Residue-level contacts at the interface:
Residue K2443 in the second protein interacts with residue L108 in the first protein (closest heavy-atom distance 3.3 Å).
Residue G2964 in the second protein contacts residue P283 in the first protein (closest heavy-atom distance 3.4 Å).
Residue T1013 in the second protein contacts residue R95 in the first protein (closest heavy-atom distance 3.3 Å).
Residue G2379 in the second protein interacts with residue A350 in the first protein (closest heavy-atom distance 3.3 Å).
Residue V1999 in the second protein interacts with residue Q323 in the first protein (closest heavy-atom distance 3.3 Å).
Residue F1997 in the second protein contacts residue E343 in the first protein (closest heavy-atom distance 3.2 Å).
Residue L2267 in the second protein is in contact with residue Q341 in the first protein (closest heavy-atom distance 3.0 Å).
Residue N2450 in the second protein contacts residue V109 in the first protein (closest heavy-atom distance 3.3 Å).
Residue F2965 in the second protein interacts with residue K286 in the first protein (closest heavy-atom distance 3.3 Å).
Residue Q2493 in the second protein contacts residue A59 in the first protein (closest heavy-atom distance 3.1 Å).
Residue A2556 in the second protein interacts with residue R195 in the first protein (closest heavy-atom distance 2.9 Å).
Residue H2909 in the second protein is in contact with residue D196 in the first protein (closest heavy-atom distance 3.0 Å).
Residue S999 in the second protein is in contact with residue G260 in the first protein (closest heavy-atom distance 3.4 Å).
Residue R2698 in the second protein interacts with residue A112 in the first protein (closest heavy-atom distance 2.7 Å).
Residue R2047 in the second protein is in contact with residue D333 in the first protein (closest heavy-atom distance 2.7 Å).
Residue R2962 in the second protein interacts with residue P283 in the first protein (closest heavy-atom distance 3.2 Å).
Residue G2373 in the second protein contacts residue R153 in the first protein (closest heavy-atom distance 3.1 Å).
Residue I2819 in the second protein is in contact with residue R167 in the first protein (closest heavy-atom distance 3.4 Å).
Residue Q2736 in the second protein is in contact with residue E116 in the first protein (closest heavy-atom distance 2.9 Å).
Residue Q2822 in the second protein interacts with residue A160 in the first protein (closest heavy-atom distance 3.3 Å).
Residue H2374 in the second protein contacts residue D154 in the first protein (closest heavy-atom distance 3.3 Å).
Residue Q2555 in the second protein is in contact with residue R195 in the first protein (closest heavy-atom distance 3.1 Å).
Residue R1000 in the second protein interacts with residue S263 in the first protein (closest heavy-atom distance 2.7 Å).
Residue G2964 in the second protein interacts with residue K286 in the first protein (closest heavy-atom distance 3.4 Å).
Residue S2110 in the second protein is in contact with residue T363 in the first protein (closest heavy-atom distance 3.1 Å).
Residue H2567 in the second protein contacts residue Q361 in the first protein (closest heavy-atom distance 3.1 Å).
Residue S2559 in the second protein contacts residue R195 in the first protein (closest heavy-atom distance 2.4 Å).
Residue G2373 in the second protein contacts residue D154 in the first protein (closest heavy-atom distance 3.2 Å).
Residue P2966 in the second protein interacts with residue Q281 in the first protein (closest heavy-atom distance 3.3 Å).
Residue S2268 in the second protein interacts with residue Q341 in the first protein (closest heavy-atom distance 3.3 Å).
Residue P2773 in the second protein contacts residue S123 in the first protein (closest heavy-atom distance 3.3 Å).
Residue N996 in the second protein interacts with residue L259 in the first protein (closest heavy-atom distance 2.8 Å).
Residue Q2823 in the second protein is in contact with residue Q119 in the first protein (closest heavy-atom distance 3.3 Å).
Residue K2560 in the second protein interacts with residue G156 in the first protein (closest heavy-atom distance 2.5 Å).
Residue P2381 in the second protein interacts with residue H354 in the first protein (closest heavy-atom distance 3.3 Å).
Residue H2906 in the second protein is in contact with residue K286 in the first protein (closest heavy-atom distance 3.3 Å).
Residue S1071 in the second protein interacts with residue Q137 in the first protein (closest heavy-atom distance 3.1 Å).
Residue R2561 in the second protein interacts with residue R195 in the first protein (closest heavy-atom distance 3.0 Å).
Residue S2378 in the second protein contacts residue A350 in the first protein (closest heavy-atom distance 3.3 Å).
Residue I2733 in the second protein interacts with residue P64 in the first protein (closest heavy-atom distance 3.2 Å).
Residue L2372 in the second protein contacts residue R153 in the first protein (closest heavy-atom distance 2.9 Å).
Residue Q2493 in the second protein interacts with residue Q60 in the first protein (closest heavy-atom distance 3.1 Å).
Residue L2772 in the second protein contacts residue Q119 in the first protein (closest heavy-atom distance 3.3 Å).
Residue R2047 in the second protein is in contact with residue E331 in the first protein (closest heavy-atom distance 3.1 Å).
Residue H2820 in the second protein interacts with residue R130 in the first protein (closest heavy-atom distance 3.1 Å).
Residue A1003 in the second protein is in contact with residue Q182 in the first protein (closest heavy-atom distance 3.4 Å).
Residue L896 in the second protein is in contact with residue P346 in the first protein (closest heavy-atom distance 3.4 Å).
Residue R1998 in the second protein contacts residue S324 in the first protein (closest heavy-atom distance 3.3 Å).
Residue S2108 in the second protein is in contact with residue T334 in the first protein (closest heavy-atom distance 3.3 Å).
Residue S2268 in the second protein is in contact with residue H357 in the first protein (closest heavy-atom distance 3.1 Å).
Residue Y2447 in the second protein interacts with residue R107 in the first protein (closest heavy-atom distance 3.2 Å).
Residue H1007 in the second protein is in contact with residue Q182 in the first protein (closest heavy-atom distance 2.7 Å).
Residue Q2822 in the second protein interacts with residue Q157 in the first protein (closest heavy-atom distance 3.0 Å).
Residue P2908 in the second protein contacts residue T198 in the first protein (closest heavy-atom distance 3.3 Å).
Residue S999 in the second protein contacts residue A261 in the first protein (closest heavy-atom distance 2.7 Å).
Residue Y2608 in the second protein contacts residue Y114 in the first protein (closest heavy-atom distance 3.2 Å).
Residue S2268 in the second protein contacts residue W345 in the first protein (closest heavy-atom distance 3.1 Å).
Residue R1000 in the second protein interacts with residue G260 in the first protein (closest heavy-atom distance 2.9 Å).
Residue M2557 in the second protein interacts with residue R195 in the first protein (closest heavy-atom distance 2.9 Å).
Residue S1012 in the second protein interacts with residue E147 in the first protein (closest heavy-atom distance 3.3 Å).

Sequence of the second protein:
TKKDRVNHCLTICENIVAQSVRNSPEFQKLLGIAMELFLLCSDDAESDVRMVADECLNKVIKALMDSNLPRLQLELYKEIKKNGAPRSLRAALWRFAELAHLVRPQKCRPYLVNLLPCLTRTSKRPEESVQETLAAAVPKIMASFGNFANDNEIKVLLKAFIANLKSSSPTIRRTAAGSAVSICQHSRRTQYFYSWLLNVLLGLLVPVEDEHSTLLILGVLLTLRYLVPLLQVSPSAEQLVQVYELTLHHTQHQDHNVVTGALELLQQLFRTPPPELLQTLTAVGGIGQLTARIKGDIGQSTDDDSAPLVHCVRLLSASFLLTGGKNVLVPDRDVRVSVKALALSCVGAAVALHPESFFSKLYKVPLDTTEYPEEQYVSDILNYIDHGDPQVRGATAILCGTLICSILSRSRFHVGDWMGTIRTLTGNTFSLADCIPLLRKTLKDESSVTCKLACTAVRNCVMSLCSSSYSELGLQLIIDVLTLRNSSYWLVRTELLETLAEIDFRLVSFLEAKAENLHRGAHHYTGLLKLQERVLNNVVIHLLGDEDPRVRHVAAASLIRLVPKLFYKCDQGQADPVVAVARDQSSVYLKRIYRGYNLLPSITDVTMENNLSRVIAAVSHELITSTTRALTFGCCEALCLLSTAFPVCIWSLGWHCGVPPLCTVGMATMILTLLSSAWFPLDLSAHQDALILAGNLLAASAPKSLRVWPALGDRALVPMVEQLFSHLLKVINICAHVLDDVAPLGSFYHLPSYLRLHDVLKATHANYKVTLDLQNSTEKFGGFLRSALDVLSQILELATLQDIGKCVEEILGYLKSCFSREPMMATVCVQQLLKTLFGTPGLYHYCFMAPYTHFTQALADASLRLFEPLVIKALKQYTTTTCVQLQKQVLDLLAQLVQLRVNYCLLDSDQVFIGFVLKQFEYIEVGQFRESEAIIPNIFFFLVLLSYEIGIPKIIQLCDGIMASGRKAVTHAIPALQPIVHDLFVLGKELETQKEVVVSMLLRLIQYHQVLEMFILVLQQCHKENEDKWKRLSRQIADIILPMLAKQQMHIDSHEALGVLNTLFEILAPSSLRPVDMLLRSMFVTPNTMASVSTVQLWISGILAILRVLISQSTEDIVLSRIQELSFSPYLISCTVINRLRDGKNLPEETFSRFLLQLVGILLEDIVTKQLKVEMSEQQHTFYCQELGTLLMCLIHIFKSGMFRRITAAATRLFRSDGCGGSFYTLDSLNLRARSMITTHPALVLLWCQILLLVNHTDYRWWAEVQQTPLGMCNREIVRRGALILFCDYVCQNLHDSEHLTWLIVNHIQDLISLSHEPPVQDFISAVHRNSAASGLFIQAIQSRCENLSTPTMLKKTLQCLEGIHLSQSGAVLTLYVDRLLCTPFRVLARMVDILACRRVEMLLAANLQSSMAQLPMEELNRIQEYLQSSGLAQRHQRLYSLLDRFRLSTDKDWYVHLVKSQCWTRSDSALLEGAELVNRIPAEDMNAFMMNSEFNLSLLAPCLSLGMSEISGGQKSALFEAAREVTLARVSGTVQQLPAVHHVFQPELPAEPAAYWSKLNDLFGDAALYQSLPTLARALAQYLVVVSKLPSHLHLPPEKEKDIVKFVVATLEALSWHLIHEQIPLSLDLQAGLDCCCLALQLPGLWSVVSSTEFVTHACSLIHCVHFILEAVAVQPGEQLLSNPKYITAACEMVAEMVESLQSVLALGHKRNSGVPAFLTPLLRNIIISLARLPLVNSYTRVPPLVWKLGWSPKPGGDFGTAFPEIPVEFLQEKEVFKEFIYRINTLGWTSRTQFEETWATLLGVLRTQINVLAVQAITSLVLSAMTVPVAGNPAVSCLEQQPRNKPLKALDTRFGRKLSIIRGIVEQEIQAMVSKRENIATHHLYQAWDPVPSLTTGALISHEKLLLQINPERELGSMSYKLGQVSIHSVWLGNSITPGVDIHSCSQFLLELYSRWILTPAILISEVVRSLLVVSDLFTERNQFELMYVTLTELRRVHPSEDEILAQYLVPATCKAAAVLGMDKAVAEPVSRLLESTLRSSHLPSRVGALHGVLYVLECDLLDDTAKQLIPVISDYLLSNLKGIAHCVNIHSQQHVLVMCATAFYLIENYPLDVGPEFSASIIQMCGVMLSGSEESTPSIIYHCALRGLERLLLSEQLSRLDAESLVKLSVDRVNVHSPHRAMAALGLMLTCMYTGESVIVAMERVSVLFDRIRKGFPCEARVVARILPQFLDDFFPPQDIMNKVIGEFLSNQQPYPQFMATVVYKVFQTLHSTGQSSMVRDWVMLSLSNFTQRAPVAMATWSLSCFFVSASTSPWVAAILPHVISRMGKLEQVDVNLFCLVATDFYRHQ

This data describes a binding interaction between two proteins.

Sequence of the first protein:
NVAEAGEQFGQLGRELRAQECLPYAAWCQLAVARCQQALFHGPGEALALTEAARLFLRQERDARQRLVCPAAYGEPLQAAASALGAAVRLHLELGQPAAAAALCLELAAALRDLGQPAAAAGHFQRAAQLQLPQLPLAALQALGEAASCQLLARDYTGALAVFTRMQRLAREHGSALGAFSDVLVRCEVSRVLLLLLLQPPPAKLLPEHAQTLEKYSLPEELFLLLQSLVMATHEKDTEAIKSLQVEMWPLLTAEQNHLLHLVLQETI